Interface contacts:
Residue D296 in protein 2 interacts with residue W267 in protein 1 (closest heavy-atom distance 3.1 Å).
Residue A27 in protein 2 contacts residue L23 in protein 1 (closest heavy-atom distance 3.9 Å).
Residue L23 in protein 2 interacts with residue P274 in protein 1 (closest heavy-atom distance 4.0 Å).
Residue L26 in protein 2 is in contact with residue L23 in protein 1 (closest heavy-atom distance 3.7 Å).
Residue D266 in protein 2 is in contact with residue R297 in protein 1 (closest heavy-atom distance 2.9 Å).
Residue L23 in protein 2 is in contact with residue L23 in protein 1 (closest heavy-atom distance 4.5 Å).
Residue P274 in protein 2 is in contact with residue R20 in protein 1 (closest heavy-atom distance 3.8 Å).
Residue P274 in protein 2 contacts residue L23 in protein 1 (closest heavy-atom distance 4.0 Å).
Residue P295 in protein 2 contacts residue P295 in protein 1 (closest heavy-atom distance 3.7 Å).
Residue N22 in protein 2 contacts residue W267 in protein 1 (closest heavy-atom distance 4.6 Å).
Residue A27 in protein 2 contacts residue A27 in protein 1 (closest heavy-atom distance 3.4 Å).
Residue L271 in protein 2 contacts residue N22 in protein 1 (closest heavy-atom distance 4.2 Å).
Residue L268 in protein 2 interacts with residue L33 in protein 1 (closest heavy-atom distance 3.3 Å).
Residue W267 in protein 2 interacts with residue L331 in protein 1 (closest heavy-atom distance 3.7 Å).
Residue P295 in protein 2 is in contact with residue L268 in protein 1 (closest heavy-atom distance 3.9 Å).
Residue R337 in protein 2 interacts with residue W267 in protein 1 (closest heavy-atom distance 3.3 Å).
Residue L271 in protein 2 interacts with residue L23 in protein 1 (closest heavy-atom distance 3.6 Å).
Residue L268 in protein 2 interacts with residue F273 in protein 1 (closest heavy-atom distance 4.0 Å).
Residue L268 in protein 2 contacts residue A272 in protein 1 (closest heavy-atom distance 4.4 Å).
Residue L26 in protein 2 interacts with residue L271 in protein 1 (closest heavy-atom distance 4.2 Å).
Residue W267 in protein 2 is in contact with residue L33 in protein 1 (closest heavy-atom distance 4.0 Å).
Residue L268 in protein 2 contacts residue V269 in protein 1 (closest heavy-atom distance 3.7 Å).
Residue D266 in protein 2 is in contact with residue D296 in protein 1 (closest heavy-atom distance 3.5 Å).
Residue V269 in protein 2 is in contact with residue L268 in protein 1 (closest heavy-atom distance 3.7 Å).
Residue N22 in protein 2 interacts with residue L271 in protein 1 (closest heavy-atom distance 4.2 Å).
Residue L271 in protein 2 contacts residue A272 in protein 1 (closest heavy-atom distance 4.1 Å).
Residue L23 in protein 2 is in contact with residue G32 in protein 1 (closest heavy-atom distance 4.4 Å).
Residue L33 in protein 2 interacts with residue L271 in protein 1 (closest heavy-atom distance 4.4 Å).
Residue D266 in protein 2 is in contact with residue P295 in protein 1 (closest heavy-atom distance 3.2 Å).
Residue L33 in protein 2 interacts with residue L268 in protein 1 (closest heavy-atom distance 3.3 Å).
Residue L268 in protein 2 contacts residue W339 in protein 1 (closest heavy-atom distance 3.4 Å).
Residue W267 in protein 2 contacts residue W339 in protein 1 (closest heavy-atom distance 3.7 Å).
Residue Q24 in protein 2 is in contact with residue A27 in protein 1 (closest heavy-atom distance 3.1 Å).
Residue R297 in protein 2 contacts residue D266 in protein 1 (closest heavy-atom distance 2.9 Å).
Residue G32 in protein 2 interacts with residue L23 in protein 1 (closest heavy-atom distance 4.4 Å).
Residue R20 in protein 2 is in contact with residue P274 in protein 1 (closest heavy-atom distance 3.8 Å).
Residue P295 in protein 2 is in contact with residue D266 in protein 1 (closest heavy-atom distance 3.2 Å).
Residue L271 in protein 2 contacts residue L26 in protein 1 (closest heavy-atom distance 4.2 Å).
Residue A27 in protein 2 is in contact with residue Q24 in protein 1 (closest heavy-atom distance 3.1 Å).
Residue F273 in protein 2 is in contact with residue L268 in protein 1 (closest heavy-atom distance 4.0 Å).
Residue L23 in protein 2 contacts residue L26 in protein 1 (closest heavy-atom distance 3.7 Å).
Residue L23 in protein 2 contacts residue L271 in protein 1 (closest heavy-atom distance 3.6 Å).
Residue L268 in protein 2 contacts residue L294 in protein 1 (closest heavy-atom distance 3.8 Å).
Residue L33 in protein 2 contacts residue W267 in protein 1 (closest heavy-atom distance 4.0 Å).
Residue L294 in protein 2 interacts with residue L268 in protein 1 (closest heavy-atom distance 3.8 Å).
Residue G19 in protein 2 contacts residue P274 in protein 1 (closest heavy-atom distance 3.5 Å).
Residue L268 in protein 2 contacts residue P295 in protein 1 (closest heavy-atom distance 3.9 Å).
Residue L23 in protein 2 is in contact with residue A27 in protein 1 (closest heavy-atom distance 3.9 Å).
Residue L268 in protein 2 interacts with residue I293 in protein 1 (closest heavy-atom distance 4.4 Å).
Residue A272 in protein 2 interacts with residue L268 in protein 1 (closest heavy-atom distance 4.4 Å).
Residue W267 in protein 2 interacts with residue R337 in protein 1 (closest heavy-atom distance 3.3 Å).
Residue W267 in protein 2 contacts residue D296 in protein 1 (closest heavy-atom distance 3.1 Å).
Residue W339 in protein 2 contacts residue W267 in protein 1 (closest heavy-atom distance 3.7 Å).
Residue A272 in protein 2 interacts with residue L271 in protein 1 (closest heavy-atom distance 4.1 Å).
Residue L331 in protein 2 contacts residue W267 in protein 1 (closest heavy-atom distance 3.7 Å).
Residue P274 in protein 2 contacts residue G19 in protein 1 (closest heavy-atom distance 3.5 Å).
Residue I293 in protein 2 contacts residue L268 in protein 1 (closest heavy-atom distance 4.4 Å).
Residue D296 in protein 2 contacts residue D266 in protein 1 (closest heavy-atom distance 3.5 Å).
Residue L271 in protein 2 contacts residue L33 in protein 1 (closest heavy-atom distance 4.4 Å).
Residue W339 in protein 2 is in contact with residue L268 in protein 1 (closest heavy-atom distance 3.4 Å).

Sequence of protein 2:
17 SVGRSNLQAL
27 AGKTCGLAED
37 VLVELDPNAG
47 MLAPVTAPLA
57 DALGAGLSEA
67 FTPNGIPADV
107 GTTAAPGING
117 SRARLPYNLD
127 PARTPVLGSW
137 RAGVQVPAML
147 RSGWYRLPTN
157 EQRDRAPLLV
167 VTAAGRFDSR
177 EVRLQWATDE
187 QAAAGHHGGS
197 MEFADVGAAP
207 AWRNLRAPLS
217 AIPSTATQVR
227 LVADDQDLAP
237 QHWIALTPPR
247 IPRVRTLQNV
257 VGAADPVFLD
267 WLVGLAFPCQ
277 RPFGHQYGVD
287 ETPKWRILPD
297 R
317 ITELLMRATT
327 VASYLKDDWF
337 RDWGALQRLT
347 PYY

This data describes a binding interaction between two proteins.

Sequence of protein 1:
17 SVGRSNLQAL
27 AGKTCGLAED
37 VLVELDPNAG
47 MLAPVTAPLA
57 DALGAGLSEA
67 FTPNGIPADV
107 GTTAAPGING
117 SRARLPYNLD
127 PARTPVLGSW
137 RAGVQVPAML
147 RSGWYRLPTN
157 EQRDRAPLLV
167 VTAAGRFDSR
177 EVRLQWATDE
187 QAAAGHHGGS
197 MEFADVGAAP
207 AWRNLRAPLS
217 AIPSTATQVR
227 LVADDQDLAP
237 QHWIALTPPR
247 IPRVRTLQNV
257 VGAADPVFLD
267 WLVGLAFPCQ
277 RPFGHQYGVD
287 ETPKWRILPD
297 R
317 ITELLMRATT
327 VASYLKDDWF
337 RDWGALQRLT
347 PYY